Sequence of chain A:
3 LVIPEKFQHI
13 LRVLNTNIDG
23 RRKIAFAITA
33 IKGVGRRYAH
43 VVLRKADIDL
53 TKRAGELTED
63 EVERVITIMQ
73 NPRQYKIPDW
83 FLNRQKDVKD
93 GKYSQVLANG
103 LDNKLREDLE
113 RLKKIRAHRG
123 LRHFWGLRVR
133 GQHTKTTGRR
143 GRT

Sequence of chain B:
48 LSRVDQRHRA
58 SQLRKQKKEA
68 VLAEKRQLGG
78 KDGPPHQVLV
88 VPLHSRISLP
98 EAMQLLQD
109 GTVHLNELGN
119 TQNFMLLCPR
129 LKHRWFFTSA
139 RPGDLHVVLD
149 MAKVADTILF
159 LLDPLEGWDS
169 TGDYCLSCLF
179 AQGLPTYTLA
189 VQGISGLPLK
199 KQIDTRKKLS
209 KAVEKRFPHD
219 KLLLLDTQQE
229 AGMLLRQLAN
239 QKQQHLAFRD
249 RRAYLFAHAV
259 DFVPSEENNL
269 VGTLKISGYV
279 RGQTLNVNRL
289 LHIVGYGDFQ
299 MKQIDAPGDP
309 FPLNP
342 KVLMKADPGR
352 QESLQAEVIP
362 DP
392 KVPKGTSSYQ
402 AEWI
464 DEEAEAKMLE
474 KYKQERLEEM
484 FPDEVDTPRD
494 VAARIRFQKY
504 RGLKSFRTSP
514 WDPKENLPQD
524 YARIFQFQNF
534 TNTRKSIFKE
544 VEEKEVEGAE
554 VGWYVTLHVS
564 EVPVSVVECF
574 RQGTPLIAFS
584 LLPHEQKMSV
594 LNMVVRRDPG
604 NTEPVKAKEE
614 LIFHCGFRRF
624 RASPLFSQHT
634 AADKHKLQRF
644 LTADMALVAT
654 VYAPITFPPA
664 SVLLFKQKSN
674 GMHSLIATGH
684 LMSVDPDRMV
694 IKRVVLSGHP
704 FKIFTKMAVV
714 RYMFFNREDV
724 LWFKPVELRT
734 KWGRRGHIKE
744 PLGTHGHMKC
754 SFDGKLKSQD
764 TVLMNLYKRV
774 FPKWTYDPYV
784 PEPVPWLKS

Contacts between the two chains:
Residue W404 in chain B is in contact with residue L123 in chain A (closest heavy-atom distance 3.9 Å).

This data describes a binding interaction between two proteins.